Sequence of chain A:
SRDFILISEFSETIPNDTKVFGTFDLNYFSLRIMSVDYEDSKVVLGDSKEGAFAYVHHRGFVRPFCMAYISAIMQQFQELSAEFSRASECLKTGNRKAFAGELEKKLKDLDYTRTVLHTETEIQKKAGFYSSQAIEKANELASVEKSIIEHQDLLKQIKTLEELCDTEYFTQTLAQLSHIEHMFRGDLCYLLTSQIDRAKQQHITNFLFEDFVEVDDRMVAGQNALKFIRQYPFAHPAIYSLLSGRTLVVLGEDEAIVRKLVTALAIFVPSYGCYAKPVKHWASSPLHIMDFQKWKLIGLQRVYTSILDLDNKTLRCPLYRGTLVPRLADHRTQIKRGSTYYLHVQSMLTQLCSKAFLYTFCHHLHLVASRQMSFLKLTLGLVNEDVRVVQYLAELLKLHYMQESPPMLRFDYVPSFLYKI

The following describes two proteins that form a bound complex.

Sequence of chain B:
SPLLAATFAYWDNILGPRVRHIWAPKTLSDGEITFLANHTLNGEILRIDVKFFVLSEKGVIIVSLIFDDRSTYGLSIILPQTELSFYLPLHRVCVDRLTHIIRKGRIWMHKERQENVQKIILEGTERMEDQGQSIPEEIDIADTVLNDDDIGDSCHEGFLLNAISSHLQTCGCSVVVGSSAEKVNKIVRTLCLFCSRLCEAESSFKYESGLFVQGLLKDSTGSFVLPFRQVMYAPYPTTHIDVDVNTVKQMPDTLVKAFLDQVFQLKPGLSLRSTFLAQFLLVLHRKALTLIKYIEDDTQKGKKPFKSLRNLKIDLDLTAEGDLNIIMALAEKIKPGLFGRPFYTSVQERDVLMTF

Residue-level contacts at the interface:
Residue C350 in chain A contacts residue H406 in chain B (closest heavy-atom distance 4.2 Å).
Residue G126 in chain A contacts residue V82 in chain B (closest heavy-atom distance 3.3 Å).
Residue L353 in chain A is in contact with residue L402 in chain B (closest heavy-atom distance 3.7 Å).
Residue R346 in chain A interacts with residue L410 in chain B (closest heavy-atom distance 4.3 Å).
Residue V123 in chain A interacts with residue F84 in chain B (closest heavy-atom distance 3.4 Å).
Residue T852 in chain A contacts residue V404 in chain B (closest heavy-atom distance 4.0 Å).
Residue Y99 in chain A is in contact with residue F61 in chain B (closest heavy-atom distance 4.4 Å).
Residue F90 in chain A interacts with residue I71 in chain B (closest heavy-atom distance 3.7 Å).
Residue H868 in chain A is in contact with residue L387 in chain B (closest heavy-atom distance 3.6 Å).
Residue G126 in chain A is in contact with residue K83 in chain B (closest heavy-atom distance 3.8 Å).
Residue Q356 in chain A interacts with residue A399 in chain B (closest heavy-atom distance 3.6 Å).
Residue D120 in chain A contacts residue S88 in chain B (closest heavy-atom distance 3.3 Å).
Residue Q170 in chain A contacts residue L125 in chain B (closest heavy-atom distance 3.3 Å).
Residue T852 in chain A interacts with residue L403 in chain B (closest heavy-atom distance 3.9 Å).
Residue H343 in chain A contacts residue K414 in chain B (closest heavy-atom distance 3.6 Å).
Residue L125 in chain A interacts with residue F84 in chain B (closest heavy-atom distance 3.8 Å).
Residue A360 in chain A interacts with residue T396 in chain B (closest heavy-atom distance 3.8 Å).
Residue C350 in chain A is in contact with residue R407 in chain B (closest heavy-atom distance 3.9 Å).
Residue V123 in chain A interacts with residue F85 in chain B (closest heavy-atom distance 3.7 Å).
Residue D120 in chain A is in contact with residue E89 in chain B (closest heavy-atom distance 4.3 Å).
Residue V124 in chain A interacts with residue K83 in chain B (closest heavy-atom distance 3.9 Å).
Residue I837 in chain A is in contact with residue Y415 in chain B (closest heavy-atom distance 3.4 Å).
Residue Q848 in chain A interacts with residue R407 in chain B (closest heavy-atom distance 3.3 Å).
Residue S849 in chain A is in contact with residue R407 in chain B (closest heavy-atom distance 3.8 Å).
Residue F859 in chain A contacts residue T396 in chain B (closest heavy-atom distance 3.6 Å).
Residue I357 in chain A is in contact with residue Q400 in chain B (closest heavy-atom distance 3.4 Å).
Residue F345 in chain A is in contact with residue K456 in chain B (closest heavy-atom distance 3.8 Å).
Residue L860 in chain A interacts with residue V384 in chain B (closest heavy-atom distance 3.6 Å).
Residue Q853 in chain A interacts with residue V404 in chain B (closest heavy-atom distance 4.0 Å).
Residue H846 in chain A interacts with residue T411 in chain B (closest heavy-atom distance 4.0 Å).
Residue L353 in chain A interacts with residue L403 in chain B (closest heavy-atom distance 3.4 Å).
Residue T354 in chain A contacts residue L403 in chain B (closest heavy-atom distance 3.3 Å).
Residue L845 in chain A interacts with residue L410 in chain B (closest heavy-atom distance 3.7 Å).
Residue L353 in chain A interacts with residue A399 in chain B (closest heavy-atom distance 3.4 Å).
Residue L349 in chain A is in contact with residue H406 in chain B (closest heavy-atom distance 3.5 Å).
Residue L867 in chain A contacts residue G390 in chain B (closest heavy-atom distance 4.3 Å).
Residue K122 in chain A contacts residue V86 in chain B (closest heavy-atom distance 2.9 Å).
Residue K838 in chain A interacts with residue Y415 in chain B (closest heavy-atom distance 3.6 Å).
Residue T354 in chain A contacts residue R407 in chain B (closest heavy-atom distance 3.6 Å).
Residue S856 in chain A is in contact with residue F397 in chain B (closest heavy-atom distance 3.3 Å).
Residue S856 in chain A interacts with residue Q400 in chain B (closest heavy-atom distance 4.0 Å).
Residue L125 in chain A is in contact with residue V82 in chain B (closest heavy-atom distance 4.3 Å).
Residue H868 in chain A contacts residue P389 in chain B (closest heavy-atom distance 3.4 Å).
Residue L867 in chain A interacts with residue P389 in chain B (closest heavy-atom distance 3.7 Å).
Residue D98 in chain A is in contact with residue H65 in chain B (closest heavy-atom distance 4.2 Å).
Residue L845 in chain A is in contact with residue R407 in chain B (closest heavy-atom distance 3.8 Å).
Residue V124 in chain A is in contact with residue F84 in chain B (closest heavy-atom distance 3.2 Å).
Residue T842 in chain A is in contact with residue T411 in chain B (closest heavy-atom distance 4.2 Å).
Residue Y99 in chain A interacts with residue H65 in chain B (closest heavy-atom distance 3.5 Å).
Residue L125 in chain A is in contact with residue K83 in chain B (closest heavy-atom distance 3.7 Å).
Residue L125 in chain A is in contact with residue F85 in chain B (closest heavy-atom distance 3.5 Å).
Residue T852 in chain A contacts residue Q400 in chain B (closest heavy-atom distance 2.5 Å).
Residue Q365 in chain A interacts with residue S392 in chain B (closest heavy-atom distance 4.2 Å).
Residue L845 in chain A contacts residue T411 in chain B (closest heavy-atom distance 3.3 Å).
Residue D98 in chain A interacts with residue F85 in chain B (closest heavy-atom distance 3.6 Å).
Residue F90 in chain A interacts with residue G69 in chain B (closest heavy-atom distance 4.3 Å).
Residue L860 in chain A is in contact with residue F397 in chain B (closest heavy-atom distance 3.5 Å).
Residue S849 in chain A contacts residue V404 in chain B (closest heavy-atom distance 3.7 Å).
Residue V123 in chain A is in contact with residue V86 in chain B (closest heavy-atom distance 4.1 Å).
Residue G840 in chain A contacts residue D418 in chain B (closest heavy-atom distance 4.4 Å).